Contacts between the two chains:
Residue D153 in chain B interacts with residue F4 in chain A (closest heavy-atom distance 4.8 Å).
Residue Y212 in chain B interacts with residue T6 in chain A (closest heavy-atom distance 4.3 Å).
Residue L299 in chain B contacts residue V3 in chain A (closest heavy-atom distance 3.8 Å).
Residue V211 in chain B interacts with residue F4 in chain A (closest heavy-atom distance 4.0 Å).
Residue R291 in chain B is in contact with residue V3 in chain A (closest heavy-atom distance 4.6 Å).
Residue Y212 in chain B contacts residue F4 in chain A (closest heavy-atom distance 3.5 Å).
Residue L208 in chain B is in contact with residue T5 in chain A (closest heavy-atom distance 3.6 Å).
Residue V216 in chain B contacts residue F4 in chain A (closest heavy-atom distance 3.9 Å).
Residue D153 in chain B contacts residue T5 in chain A (closest heavy-atom distance 3.5 Å).
Residue P155 in chain B is in contact with residue T5 in chain A (closest heavy-atom distance 3.9 Å).
Residue L208 in chain B interacts with residue P7 in chain A (closest heavy-atom distance 3.7 Å).
Residue L215 in chain B interacts with residue F4 in chain A (closest heavy-atom distance 3.7 Å).
Residue L299 in chain B interacts with residue F4 in chain A (closest heavy-atom distance 3.9 Å).
Residue L295 in chain B is in contact with residue F4 in chain A (closest heavy-atom distance 4.5 Å).
Residue E298 in chain B interacts with residue V3 in chain A (closest heavy-atom distance 4.1 Å).
Residue L295 in chain B is in contact with residue V3 in chain A (closest heavy-atom distance 3.7 Å).
Residue E154 in chain B contacts residue T5 in chain A (closest heavy-atom distance 4.2 Å).
Residue L208 in chain B interacts with residue T6 in chain A (closest heavy-atom distance 3.9 Å).

Sequence of chain A:
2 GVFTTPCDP

This data describes a binding interaction between two proteins.

Sequence of chain B:
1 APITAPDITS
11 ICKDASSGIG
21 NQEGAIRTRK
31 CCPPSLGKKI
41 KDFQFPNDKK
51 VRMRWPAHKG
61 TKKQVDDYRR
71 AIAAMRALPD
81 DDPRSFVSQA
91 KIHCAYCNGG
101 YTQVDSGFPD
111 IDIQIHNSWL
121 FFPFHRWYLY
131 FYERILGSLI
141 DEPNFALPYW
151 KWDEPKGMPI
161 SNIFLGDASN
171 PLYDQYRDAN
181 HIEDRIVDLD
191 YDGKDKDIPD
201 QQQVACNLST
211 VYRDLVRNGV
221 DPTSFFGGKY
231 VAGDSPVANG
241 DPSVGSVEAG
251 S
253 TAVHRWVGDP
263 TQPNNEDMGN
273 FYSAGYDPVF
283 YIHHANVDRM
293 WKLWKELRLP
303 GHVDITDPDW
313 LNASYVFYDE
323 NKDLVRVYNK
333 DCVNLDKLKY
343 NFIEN